Interface contacts:
Residue G69 in protein 1 interacts with residue N29 in protein 2 (closest heavy-atom distance 3.5 Å).
Residue C65 in protein 1 contacts residue C32 in protein 2 (closest heavy-atom distance 2.0 Å).
Residue I72 in protein 1 interacts with residue M28 in protein 2 (closest heavy-atom distance 4.3 Å).
Residue S35 in protein 1 interacts with residue F24 in protein 2 (closest heavy-atom distance 4.3 Å).
Residue M60 in protein 1 contacts residue V31 in protein 2 (closest heavy-atom distance 3.1 Å).
Residue C65 in protein 1 is in contact with residue N29 in protein 2 (closest heavy-atom distance 4.7 Å).
Residue C34 in protein 1 contacts residue N29 in protein 2 (closest heavy-atom distance 4.8 Å).
Residue C34 in protein 1 is in contact with residue C25 in protein 2 (closest heavy-atom distance 2.0 Å).
Residue L59 in protein 1 interacts with residue M28 in protein 2 (closest heavy-atom distance 3.6 Å).
Residue V70 in protein 1 contacts residue N29 in protein 2 (closest heavy-atom distance 2.8 Å).
Residue M60 in protein 1 contacts residue K27 in protein 2 (closest heavy-atom distance 4.2 Å).
Residue C34 in protein 1 is in contact with residue V21 in protein 2 (closest heavy-atom distance 4.1 Å).
Residue S35 in protein 1 is in contact with residue C25 in protein 2 (closest heavy-atom distance 4.6 Å).
Residue S35 in protein 1 contacts residue Q20 in protein 2 (closest heavy-atom distance 3.2 Å).
Residue M60 in protein 1 interacts with residue M28 in protein 2 (closest heavy-atom distance 3.4 Å).
Residue V70 in protein 1 contacts residue C25 in protein 2 (closest heavy-atom distance 4.7 Å).
Residue A63 in protein 1 interacts with residue M28 in protein 2 (closest heavy-atom distance 3.5 Å).
Residue C34 in protein 1 interacts with residue M28 in protein 2 (closest heavy-atom distance 4.0 Å).
Residue A63 in protein 1 interacts with residue V31 in protein 2 (closest heavy-atom distance 4.4 Å).
Residue S35 in protein 1 interacts with residue V21 in protein 2 (closest heavy-atom distance 3.3 Å).
Residue V70 in protein 1 is in contact with residue M28 in protein 2 (closest heavy-atom distance 3.9 Å).
Residue V52 in protein 1 is in contact with residue F24 in protein 2 (closest heavy-atom distance 4.9 Å).
Residue C34 in protein 1 contacts residue F24 in protein 2 (closest heavy-atom distance 4.3 Å).
Residue C56 in protein 1 is in contact with residue M28 in protein 2 (closest heavy-atom distance 4.7 Å).

The following describes two proteins that form a bound complex.

Sequence of protein 2:
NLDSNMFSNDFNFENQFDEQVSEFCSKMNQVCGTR

Sequence of protein 1:
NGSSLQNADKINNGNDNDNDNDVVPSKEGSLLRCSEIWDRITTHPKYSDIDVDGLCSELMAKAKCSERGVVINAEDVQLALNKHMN